Residue-level contacts at the interface:
Residue D276 in chain B interacts with residue H8 in chain A (closest heavy-atom distance 2.9 Å).
Residue C278 in chain B contacts residue H8 in chain A (closest heavy-atom distance 4.0 Å).
Residue R317 in chain B is in contact with residue E7 in chain A (closest heavy-atom distance 3.1 Å).
Residue L291 in chain B interacts with residue Y4 in chain A (closest heavy-atom distance 3.6 Å).
Residue N213 in chain B is in contact with residue W14 in chain A (closest heavy-atom distance 3.8 Å).
Residue G288 in chain B interacts with residue Y4 in chain A (closest heavy-atom distance 3.2 Å).
Residue Y314 in chain B contacts residue E7 in chain A (closest heavy-atom distance 3.1 Å).
Residue Q258 in chain B contacts residue I10 in chain A (closest heavy-atom distance 3.8 Å).
Residue R255 in chain B contacts residue G9 in chain A (closest heavy-atom distance 3.9 Å).
Residue Q256 in chain B contacts residue E7 in chain A (closest heavy-atom distance 3.6 Å).
Residue N155 in chain B is in contact with residue W14 in chain A (closest heavy-atom distance 3.4 Å).
Residue Q256 in chain B is in contact with residue I10 in chain A (closest heavy-atom distance 3.3 Å).
Residue I285 in chain B contacts residue I6 in chain A (closest heavy-atom distance 3.9 Å).
Residue I285 in chain B interacts with residue P5 in chain A (closest heavy-atom distance 3.8 Å).
Residue T254 in chain B is in contact with residue H8 in chain A (closest heavy-atom distance 3.4 Å).
Residue Y314 in chain B is in contact with residue H8 in chain A (closest heavy-atom distance 3.3 Å).
Residue T287 in chain B is in contact with residue L2 in chain A (closest heavy-atom distance 3.4 Å).
Residue M253 in chain B contacts residue W14 in chain A (closest heavy-atom distance 3.8 Å).
Residue Q256 in chain B is in contact with residue W14 in chain A (closest heavy-atom distance 4.0 Å).
Residue T287 in chain B interacts with residue I6 in chain A (closest heavy-atom distance 2.9 Å).
Residue Q217 in chain B is in contact with residue W14 in chain A (closest heavy-atom distance 2.7 Å).
Residue R216 in chain B contacts residue D16 in chain A (closest heavy-atom distance 2.7 Å).
Residue R216 in chain B interacts with residue D15 in chain A (closest heavy-atom distance 3.6 Å).
Residue W275 in chain B interacts with residue I6 in chain A (closest heavy-atom distance 3.9 Å).
Residue V249 in chain B interacts with residue W14 in chain A (closest heavy-atom distance 3.7 Å).
Residue R216 in chain B contacts residue M17 in chain A (closest heavy-atom distance 3.4 Å).
Residue N257 in chain B is in contact with residue H8 in chain A (closest heavy-atom distance 3.2 Å).
Residue M253 in chain B interacts with residue G9 in chain A (closest heavy-atom distance 3.9 Å).
Residue M153 in chain B is in contact with residue W14 in chain A (closest heavy-atom distance 3.6 Å).
Residue R317 in chain B is in contact with residue G9 in chain A (closest heavy-atom distance 3.2 Å).
Residue N155 in chain B is in contact with residue T12 in chain A (closest heavy-atom distance 2.8 Å).
Residue Q256 in chain B contacts residue G9 in chain A (closest heavy-atom distance 2.8 Å).
Residue M153 in chain B contacts residue D16 in chain A (closest heavy-atom distance 3.6 Å).
Residue Q256 in chain B interacts with residue T12 in chain A (closest heavy-atom distance 3.2 Å).
Residue M153 in chain B contacts residue N13 in chain A (closest heavy-atom distance 3.4 Å).
Residue R317 in chain B is in contact with residue I10 in chain A (closest heavy-atom distance 3.9 Å).
Residue N257 in chain B contacts residue G9 in chain A (closest heavy-atom distance 3.9 Å).
Residue R317 in chain B interacts with residue H8 in chain A (closest heavy-atom distance 2.8 Å).
Residue V252 in chain B interacts with residue W14 in chain A (closest heavy-atom distance 3.9 Å).
Residue I156 in chain B interacts with residue W14 in chain A (closest heavy-atom distance 3.7 Å).
Residue Y289 in chain B interacts with residue I6 in chain A (closest heavy-atom distance 3.8 Å).
Residue G288 in chain B is in contact with residue L2 in chain A (closest heavy-atom distance 3.9 Å).
Residue I285 in chain B contacts residue L2 in chain A (closest heavy-atom distance 3.8 Å).
Residue G288 in chain B contacts residue I6 in chain A (closest heavy-atom distance 3.7 Å).
Residue P260 in chain B is in contact with residue Y4 in chain A (closest heavy-atom distance 3.6 Å).
Residue Q256 in chain B interacts with residue H8 in chain A (closest heavy-atom distance 3.9 Å).
Residue S38 in chain B is in contact with residue M17 in chain A (closest heavy-atom distance 3.3 Å).
Residue N155 in chain B interacts with residue N13 in chain A (closest heavy-atom distance 3.0 Å).
Residue N257 in chain B interacts with residue I6 in chain A (closest heavy-atom distance 3.6 Å).
Residue C296 in chain B contacts residue I6 in chain A (closest heavy-atom distance 3.8 Å).
Residue T287 in chain B interacts with residue P5 in chain A (closest heavy-atom distance 3.5 Å).
Residue Y289 in chain B contacts residue Y4 in chain A (closest heavy-atom distance 2.8 Å).
Residue H325 in chain B contacts residue T12 in chain A (closest heavy-atom distance 3.9 Å).
Residue W275 in chain B interacts with residue H8 in chain A (closest heavy-atom distance 3.5 Å).
Residue Q217 in chain B is in contact with residue D16 in chain A (closest heavy-atom distance 2.7 Å).
Residue H325 in chain B interacts with residue V11 in chain A (closest heavy-atom distance 3.7 Å).
Residue I272 in chain B is in contact with residue I6 in chain A (closest heavy-atom distance 3.8 Å).
Residue N257 in chain B interacts with residue E7 in chain A (closest heavy-atom distance 3.2 Å).
Residue R317 in chain B is in contact with residue V11 in chain A (closest heavy-atom distance 3.5 Å).
Residue N213 in chain B interacts with residue D15 in chain A (closest heavy-atom distance 3.8 Å).

Sequence of chain B:
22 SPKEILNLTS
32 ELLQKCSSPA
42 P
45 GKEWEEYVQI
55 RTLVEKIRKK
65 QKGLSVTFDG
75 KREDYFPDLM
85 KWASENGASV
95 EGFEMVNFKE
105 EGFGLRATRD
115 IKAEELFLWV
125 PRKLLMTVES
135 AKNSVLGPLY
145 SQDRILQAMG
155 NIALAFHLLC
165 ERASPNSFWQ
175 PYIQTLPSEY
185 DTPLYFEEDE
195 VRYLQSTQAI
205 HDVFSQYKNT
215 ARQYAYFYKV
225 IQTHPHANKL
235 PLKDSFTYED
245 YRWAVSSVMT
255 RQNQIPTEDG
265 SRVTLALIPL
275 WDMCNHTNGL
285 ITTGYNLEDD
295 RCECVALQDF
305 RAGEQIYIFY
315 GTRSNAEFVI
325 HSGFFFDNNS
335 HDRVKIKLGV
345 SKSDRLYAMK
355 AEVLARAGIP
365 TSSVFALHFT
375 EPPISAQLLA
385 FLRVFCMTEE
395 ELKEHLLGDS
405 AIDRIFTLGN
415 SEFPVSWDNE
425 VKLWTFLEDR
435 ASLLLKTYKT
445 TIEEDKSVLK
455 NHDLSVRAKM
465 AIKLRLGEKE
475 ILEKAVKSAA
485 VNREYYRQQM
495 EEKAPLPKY

Sequence of chain A:
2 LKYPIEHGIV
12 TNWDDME

These two protein chains interact to form a complex.